The following describes two proteins that form a bound complex.

Sequence of chain B:
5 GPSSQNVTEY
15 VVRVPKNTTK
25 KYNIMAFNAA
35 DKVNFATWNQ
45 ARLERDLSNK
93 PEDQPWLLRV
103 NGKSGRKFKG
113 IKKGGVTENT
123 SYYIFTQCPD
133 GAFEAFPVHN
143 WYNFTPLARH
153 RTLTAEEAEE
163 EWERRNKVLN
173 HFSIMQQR

Sequence of chain A:
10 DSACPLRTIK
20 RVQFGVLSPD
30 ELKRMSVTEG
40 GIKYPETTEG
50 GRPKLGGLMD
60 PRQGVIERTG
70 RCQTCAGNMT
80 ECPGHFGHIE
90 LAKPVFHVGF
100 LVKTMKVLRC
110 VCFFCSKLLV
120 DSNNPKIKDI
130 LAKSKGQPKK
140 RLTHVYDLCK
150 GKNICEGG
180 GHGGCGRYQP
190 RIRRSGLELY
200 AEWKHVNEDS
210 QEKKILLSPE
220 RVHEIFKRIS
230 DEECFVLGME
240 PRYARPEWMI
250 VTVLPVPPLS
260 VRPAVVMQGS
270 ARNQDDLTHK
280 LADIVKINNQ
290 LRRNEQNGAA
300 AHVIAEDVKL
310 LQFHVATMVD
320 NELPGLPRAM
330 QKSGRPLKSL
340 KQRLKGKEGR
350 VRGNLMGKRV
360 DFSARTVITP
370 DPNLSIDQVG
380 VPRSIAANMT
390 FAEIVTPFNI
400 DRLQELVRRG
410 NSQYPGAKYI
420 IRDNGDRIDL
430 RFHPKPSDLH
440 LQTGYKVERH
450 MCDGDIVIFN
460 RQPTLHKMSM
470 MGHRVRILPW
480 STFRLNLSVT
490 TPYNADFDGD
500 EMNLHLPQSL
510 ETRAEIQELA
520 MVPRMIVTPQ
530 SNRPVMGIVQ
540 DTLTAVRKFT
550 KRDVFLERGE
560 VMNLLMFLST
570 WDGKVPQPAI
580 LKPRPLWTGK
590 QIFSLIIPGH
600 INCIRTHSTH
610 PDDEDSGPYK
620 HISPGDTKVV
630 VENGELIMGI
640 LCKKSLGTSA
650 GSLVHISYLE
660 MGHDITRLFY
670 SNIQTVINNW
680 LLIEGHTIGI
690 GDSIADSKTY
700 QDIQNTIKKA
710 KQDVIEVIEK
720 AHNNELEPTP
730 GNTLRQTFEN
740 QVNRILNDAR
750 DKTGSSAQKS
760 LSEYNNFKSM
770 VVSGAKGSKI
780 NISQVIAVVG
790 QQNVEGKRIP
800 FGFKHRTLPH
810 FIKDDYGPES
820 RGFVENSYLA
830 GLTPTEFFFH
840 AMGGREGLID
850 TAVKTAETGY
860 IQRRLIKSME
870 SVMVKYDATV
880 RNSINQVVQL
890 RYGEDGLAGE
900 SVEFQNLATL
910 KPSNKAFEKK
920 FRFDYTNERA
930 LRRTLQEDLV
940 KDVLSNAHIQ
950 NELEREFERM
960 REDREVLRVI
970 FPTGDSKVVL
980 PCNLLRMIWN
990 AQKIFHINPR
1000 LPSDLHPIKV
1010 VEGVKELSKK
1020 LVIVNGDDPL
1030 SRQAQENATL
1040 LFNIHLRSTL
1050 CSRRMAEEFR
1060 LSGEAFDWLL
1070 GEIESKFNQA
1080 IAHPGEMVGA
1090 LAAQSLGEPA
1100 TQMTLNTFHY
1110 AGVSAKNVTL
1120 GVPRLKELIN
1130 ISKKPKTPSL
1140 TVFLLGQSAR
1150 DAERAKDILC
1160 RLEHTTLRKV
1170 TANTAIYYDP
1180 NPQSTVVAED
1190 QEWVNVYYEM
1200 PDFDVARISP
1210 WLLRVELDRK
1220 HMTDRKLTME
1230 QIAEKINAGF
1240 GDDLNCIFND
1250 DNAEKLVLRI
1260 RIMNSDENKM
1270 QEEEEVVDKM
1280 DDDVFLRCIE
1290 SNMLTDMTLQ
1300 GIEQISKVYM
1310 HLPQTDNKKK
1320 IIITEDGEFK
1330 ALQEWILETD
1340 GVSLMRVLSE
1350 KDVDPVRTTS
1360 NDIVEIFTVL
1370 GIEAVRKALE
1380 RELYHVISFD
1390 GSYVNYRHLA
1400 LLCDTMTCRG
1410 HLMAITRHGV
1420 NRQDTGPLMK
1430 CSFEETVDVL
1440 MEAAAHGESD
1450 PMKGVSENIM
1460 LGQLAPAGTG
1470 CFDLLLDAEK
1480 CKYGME

Contacts between the two chains:
Residue D1277 in chain A contacts residue N172 in chain B (closest heavy-atom distance 4.0 Å).
Residue V1283 in chain A is in contact with residue L171 in chain B (closest heavy-atom distance 5.0 Å).
Residue K1278 in chain A interacts with residue L171 in chain B (closest heavy-atom distance 4.6 Å).
Residue V1275 in chain A is in contact with residue S175 in chain B (closest heavy-atom distance 4.7 Å).
Residue V1275 in chain A is in contact with residue N172 in chain B (closest heavy-atom distance 5.0 Å).
Residue M1279 in chain A contacts residue K169 in chain B (closest heavy-atom distance 5.0 Å).
Residue V1276 in chain A is in contact with residue L171 in chain B (closest heavy-atom distance 3.5 Å).
Residue D1280 in chain A interacts with residue L171 in chain B (closest heavy-atom distance 3.9 Å).
Residue V1283 in chain A interacts with residue V170 in chain B (closest heavy-atom distance 4.5 Å).
Residue M1279 in chain A is in contact with residue L171 in chain B (closest heavy-atom distance 4.3 Å).
Residue D1277 in chain A is in contact with residue L171 in chain B (closest heavy-atom distance 3.1 Å).